These two protein chains interact to form a complex.

Sequence of the first protein:
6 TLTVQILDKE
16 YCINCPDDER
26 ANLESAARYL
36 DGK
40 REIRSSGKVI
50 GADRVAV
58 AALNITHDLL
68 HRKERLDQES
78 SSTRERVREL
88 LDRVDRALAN

Residue-level contacts at the interface:
Residue R83 in the second protein contacts residue A94 in the first protein (closest heavy-atom distance 4.2 Å).
Residue R90 in the second protein is in contact with residue L87 in the first protein (closest heavy-atom distance 3.9 Å).
Residue A94 in the second protein is in contact with residue V84 in the first protein (closest heavy-atom distance 4.3 Å).
Residue L87 in the second protein is in contact with residue A94 in the first protein (closest heavy-atom distance 4.7 Å).
Residue R90 in the second protein is in contact with residue R90 in the first protein (closest heavy-atom distance 4.1 Å).
Residue L95 in the second protein contacts residue T80 in the first protein (closest heavy-atom distance 4.1 Å).
Residue V91 in the second protein is in contact with residue L88 in the first protein (closest heavy-atom distance 3.8 Å).
Residue R83 in the second protein interacts with residue R90 in the first protein (closest heavy-atom distance 4.0 Å).
Residue A94 in the second protein contacts residue T80 in the first protein (closest heavy-atom distance 3.4 Å).
Residue T80 in the second protein contacts residue L95 in the first protein (closest heavy-atom distance 4.0 Å).
Residue V84 in the second protein interacts with residue L95 in the first protein (closest heavy-atom distance 3.9 Å).
Residue L87 in the second protein interacts with residue R90 in the first protein (closest heavy-atom distance 3.8 Å).
Residue A94 in the second protein contacts residue L87 in the first protein (closest heavy-atom distance 4.9 Å).
Residue L88 in the second protein contacts residue V91 in the first protein (closest heavy-atom distance 4.0 Å).
Residue L87 in the second protein interacts with residue L87 in the first protein (closest heavy-atom distance 3.6 Å).
Residue A94 in the second protein is in contact with residue R83 in the first protein (closest heavy-atom distance 4.4 Å).
Residue N97 in the second protein interacts with residue T80 in the first protein (closest heavy-atom distance 4.6 Å).
Residue L87 in the second protein is in contact with residue V91 in the first protein (closest heavy-atom distance 3.6 Å).
Residue V84 in the second protein interacts with residue V91 in the first protein (closest heavy-atom distance 3.8 Å).
Residue L88 in the second protein contacts residue L88 in the first protein (closest heavy-atom distance 3.8 Å).
Residue R90 in the second protein interacts with residue R83 in the first protein (closest heavy-atom distance 4.5 Å).
Residue T80 in the second protein contacts residue A94 in the first protein (closest heavy-atom distance 3.2 Å).
Residue V91 in the second protein is in contact with residue L87 in the first protein (closest heavy-atom distance 3.6 Å).
Residue V91 in the second protein interacts with residue V84 in the first protein (closest heavy-atom distance 3.8 Å).
Residue L95 in the second protein is in contact with residue V84 in the first protein (closest heavy-atom distance 4.1 Å).
Residue V84 in the second protein interacts with residue A94 in the first protein (closest heavy-atom distance 4.3 Å).
Residue T80 in the second protein interacts with residue N97 in the first protein (closest heavy-atom distance 4.3 Å).

Sequence of the second protein:
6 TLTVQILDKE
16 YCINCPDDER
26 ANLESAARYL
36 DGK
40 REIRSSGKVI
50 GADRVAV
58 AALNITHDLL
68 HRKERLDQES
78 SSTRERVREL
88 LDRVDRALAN